This data describes a binding interaction between two proteins.

Sequence of chain A:
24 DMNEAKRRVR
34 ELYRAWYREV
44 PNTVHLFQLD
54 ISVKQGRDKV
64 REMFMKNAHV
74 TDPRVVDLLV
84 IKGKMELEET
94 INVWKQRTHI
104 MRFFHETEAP

Sequence of chain B:
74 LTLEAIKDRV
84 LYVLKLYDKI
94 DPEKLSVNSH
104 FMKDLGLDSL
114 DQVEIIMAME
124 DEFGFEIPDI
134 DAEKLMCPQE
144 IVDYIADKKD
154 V

Residue-level contacts at the interface:
Residue R33 in chain A is in contact with residue V116 in chain B (closest heavy-atom distance 4.7 Å).